Sequence of chain B:
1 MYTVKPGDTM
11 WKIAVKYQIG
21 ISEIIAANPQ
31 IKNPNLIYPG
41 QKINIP

Interface contacts:
Residue L36 in chain B interacts with residue K12 in chain A (closest heavy-atom distance 3.5 Å).
Residue L36 in chain B contacts residue D8 in chain A (closest heavy-atom distance 4.9 Å).
Residue Y38 in chain B interacts with residue G7 in chain A (closest heavy-atom distance 3.2 Å).
Residue L36 in chain B interacts with residue T9 in chain A (closest heavy-atom distance 3.5 Å).
Residue N35 in chain B is in contact with residue W11 in chain A (closest heavy-atom distance 3.4 Å).
Residue L36 in chain B interacts with residue G7 in chain A (closest heavy-atom distance 3.6 Å).
Residue N35 in chain B is in contact with residue T9 in chain A (closest heavy-atom distance 4.7 Å).
Residue Y38 in chain B interacts with residue D8 in chain A (closest heavy-atom distance 4.7 Å).
Residue N33 in chain B is in contact with residue K12 in chain A (closest heavy-atom distance 4.9 Å).

Sequence of chain A:
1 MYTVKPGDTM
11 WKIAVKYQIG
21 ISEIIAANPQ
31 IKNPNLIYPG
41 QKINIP

This data describes a binding interaction between two proteins.